Sequence of protein 1:
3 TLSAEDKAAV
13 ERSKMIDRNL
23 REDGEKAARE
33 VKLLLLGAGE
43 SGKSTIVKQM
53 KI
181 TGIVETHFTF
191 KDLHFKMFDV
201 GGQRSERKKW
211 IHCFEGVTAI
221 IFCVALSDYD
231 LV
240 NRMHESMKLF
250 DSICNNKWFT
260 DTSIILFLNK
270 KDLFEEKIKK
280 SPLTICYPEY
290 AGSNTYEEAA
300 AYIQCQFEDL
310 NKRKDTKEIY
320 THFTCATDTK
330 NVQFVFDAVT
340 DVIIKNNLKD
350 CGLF

Contacts between the two chains:
Residue F217 in protein 2 contacts residue D340 in protein 1 (closest heavy-atom distance 4.0 Å).
Residue F217 in protein 2 is in contact with residue L347 in protein 1 (closest heavy-atom distance 3.8 Å).
Residue S128 in protein 2 is in contact with residue I343 in protein 1 (closest heavy-atom distance 4.2 Å).
Residue H288 in protein 2 is in contact with residue F353 in protein 1 (closest heavy-atom distance 3.3 Å).
Residue K216 in protein 2 interacts with residue Y319 in protein 1 (closest heavy-atom distance 3.6 Å).
Residue K216 in protein 2 is in contact with residue D340 in protein 1 (closest heavy-atom distance 3.9 Å).
Residue A125 in protein 2 interacts with residue C350 in protein 1 (closest heavy-atom distance 3.7 Å).
Residue L212 in protein 2 interacts with residue L347 in protein 1 (closest heavy-atom distance 3.8 Å).
Residue S285 in protein 2 is in contact with residue L352 in protein 1 (closest heavy-atom distance 3.9 Å).
Residue R222 in protein 2 is in contact with residue D314 in protein 1 (closest heavy-atom distance 4.1 Å).
Residue R133 in protein 2 interacts with residue A30 in protein 1 (closest heavy-atom distance 3.7 Å).
Residue P131 in protein 2 interacts with residue R31 in protein 1 (closest heavy-atom distance 4.0 Å).
Residue L223 in protein 2 interacts with residue L352 in protein 1 (closest heavy-atom distance 4.3 Å).
Residue K132 in protein 2 is in contact with residue N346 in protein 1 (closest heavy-atom distance 3.5 Å).
Residue R133 in protein 2 is in contact with residue D349 in protein 1 (closest heavy-atom distance 4.3 Å).
Residue F286 in protein 2 is in contact with residue F353 in protein 1 (closest heavy-atom distance 4.2 Å).
Residue A125 in protein 2 is in contact with residue I343 in protein 1 (closest heavy-atom distance 4.4 Å).
Residue M68 in protein 2 interacts with residue C350 in protein 1 (closest heavy-atom distance 3.7 Å).
Residue H66 in protein 2 is in contact with residue K348 in protein 1 (closest heavy-atom distance 3.3 Å).
Residue N226 in protein 2 interacts with residue L352 in protein 1 (closest heavy-atom distance 3.4 Å).
Residue T130 in protein 2 interacts with residue D192 in protein 1 (closest heavy-atom distance 4.4 Å).
Residue S128 in protein 2 is in contact with residue N346 in protein 1 (closest heavy-atom distance 2.4 Å).
Residue E121 in protein 2 is in contact with residue C350 in protein 1 (closest heavy-atom distance 3.7 Å).
Residue M68 in protein 2 contacts residue G351 in protein 1 (closest heavy-atom distance 4.1 Å).
Residue H66 in protein 2 is in contact with residue G351 in protein 1 (closest heavy-atom distance 4.2 Å).
Residue H66 in protein 2 is in contact with residue D349 in protein 1 (closest heavy-atom distance 3.1 Å).
Residue K122 in protein 2 interacts with residue L347 in protein 1 (closest heavy-atom distance 4.3 Å).
Residue F217 in protein 2 contacts residue I343 in protein 1 (closest heavy-atom distance 3.6 Å).
Residue T130 in protein 2 interacts with residue N346 in protein 1 (closest heavy-atom distance 3.9 Å).
Residue P131 in protein 2 interacts with residue I342 in protein 1 (closest heavy-atom distance 3.8 Å).
Residue R129 in protein 2 is in contact with residue I342 in protein 1 (closest heavy-atom distance 3.4 Å).
Residue K216 in protein 2 contacts residue E317 in protein 1 (closest heavy-atom distance 4.2 Å).
Residue L126 in protein 2 interacts with residue I343 in protein 1 (closest heavy-atom distance 3.8 Å).
Residue K216 in protein 2 interacts with residue I318 in protein 1 (closest heavy-atom distance 3.7 Å).
Residue R129 in protein 2 interacts with residue L193 in protein 1 (closest heavy-atom distance 4.1 Å).
Residue A125 in protein 2 contacts residue L347 in protein 1 (closest heavy-atom distance 4.2 Å).
Residue P131 in protein 2 is in contact with residue N346 in protein 1 (closest heavy-atom distance 3.9 Å).
Residue S285 in protein 2 contacts residue F353 in protein 1 (closest heavy-atom distance 3.4 Å).
Residue V227 in protein 2 is in contact with residue L352 in protein 1 (closest heavy-atom distance 3.8 Å).
Residue T130 in protein 2 interacts with residue R31 in protein 1 (closest heavy-atom distance 4.3 Å).
Residue K132 in protein 2 is in contact with residue D349 in protein 1 (closest heavy-atom distance 3.9 Å).
Residue T130 in protein 2 is in contact with residue L193 in protein 1 (closest heavy-atom distance 4.2 Å).
Residue R129 in protein 2 contacts residue T339 in protein 1 (closest heavy-atom distance 4.2 Å).
Residue L223 in protein 2 interacts with residue F353 in protein 1 (closest heavy-atom distance 3.3 Å).
Residue S128 in protein 2 contacts residue I342 in protein 1 (closest heavy-atom distance 4.5 Å).
Residue R222 in protein 2 interacts with residue F353 in protein 1 (closest heavy-atom distance 3.9 Å).
Residue T130 in protein 2 is in contact with residue I342 in protein 1 (closest heavy-atom distance 4.0 Å).
Residue F217 in protein 2 contacts residue K344 in protein 1 (closest heavy-atom distance 3.6 Å).
Residue K122 in protein 2 interacts with residue C350 in protein 1 (closest heavy-atom distance 3.5 Å).
Residue P131 in protein 2 is in contact with residue L193 in protein 1 (closest heavy-atom distance 4.3 Å).
Residue K122 in protein 2 contacts residue L352 in protein 1 (closest heavy-atom distance 4.2 Å).
Residue F286 in protein 2 interacts with residue G351 in protein 1 (closest heavy-atom distance 3.3 Å).
Residue F217 in protein 2 interacts with residue E317 in protein 1 (closest heavy-atom distance 3.3 Å).
Residue P131 in protein 2 is in contact with residue A30 in protein 1 (closest heavy-atom distance 3.1 Å).
Residue S287 in protein 2 contacts residue F353 in protein 1 (closest heavy-atom distance 3.5 Å).
Residue L126 in protein 2 contacts residue L347 in protein 1 (closest heavy-atom distance 3.7 Å).
Residue A125 in protein 2 is in contact with residue N346 in protein 1 (closest heavy-atom distance 4.0 Å).
Residue R67 in protein 2 interacts with residue D349 in protein 1 (closest heavy-atom distance 3.9 Å).
Residue T215 in protein 2 interacts with residue D340 in protein 1 (closest heavy-atom distance 4.0 Å).
Residue S285 in protein 2 interacts with residue G351 in protein 1 (closest heavy-atom distance 2.9 Å).

The following describes two proteins that form a bound complex.

Sequence of protein 2:
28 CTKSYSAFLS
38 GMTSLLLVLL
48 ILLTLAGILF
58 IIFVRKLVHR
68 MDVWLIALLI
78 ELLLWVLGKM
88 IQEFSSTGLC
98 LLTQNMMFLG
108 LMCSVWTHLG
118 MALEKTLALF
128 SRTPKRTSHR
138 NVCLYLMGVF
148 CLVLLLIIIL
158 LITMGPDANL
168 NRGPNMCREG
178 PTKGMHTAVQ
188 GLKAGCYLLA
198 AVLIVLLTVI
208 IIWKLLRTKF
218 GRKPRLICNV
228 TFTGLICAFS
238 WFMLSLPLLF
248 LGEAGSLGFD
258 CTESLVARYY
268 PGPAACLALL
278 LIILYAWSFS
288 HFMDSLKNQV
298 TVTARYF